Sequence of the first protein:
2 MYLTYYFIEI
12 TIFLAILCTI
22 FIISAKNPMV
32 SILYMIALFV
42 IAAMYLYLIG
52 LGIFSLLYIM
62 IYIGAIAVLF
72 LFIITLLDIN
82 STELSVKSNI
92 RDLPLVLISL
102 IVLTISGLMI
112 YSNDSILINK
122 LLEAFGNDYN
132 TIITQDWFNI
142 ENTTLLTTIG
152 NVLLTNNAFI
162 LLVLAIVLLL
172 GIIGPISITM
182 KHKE

Sequence of the second protein:
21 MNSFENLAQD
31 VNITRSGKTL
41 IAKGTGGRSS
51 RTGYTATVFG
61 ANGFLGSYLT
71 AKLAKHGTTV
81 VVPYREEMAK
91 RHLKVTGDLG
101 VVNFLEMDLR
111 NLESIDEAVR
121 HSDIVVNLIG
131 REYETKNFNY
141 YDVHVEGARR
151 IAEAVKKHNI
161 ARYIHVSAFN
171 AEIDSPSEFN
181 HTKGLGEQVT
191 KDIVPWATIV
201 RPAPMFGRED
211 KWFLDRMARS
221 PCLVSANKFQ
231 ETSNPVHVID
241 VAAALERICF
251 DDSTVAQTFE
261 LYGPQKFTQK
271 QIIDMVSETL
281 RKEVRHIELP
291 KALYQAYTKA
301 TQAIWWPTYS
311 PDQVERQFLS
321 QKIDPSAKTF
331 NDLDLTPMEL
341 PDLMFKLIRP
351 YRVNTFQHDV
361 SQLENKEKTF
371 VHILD

Residue-level contacts at the interface:
Residue D375 in the second protein contacts residue K184 in the first protein (closest heavy-atom distance 3.0 Å).
Residue V360 in the second protein contacts residue N81 in the first protein (closest heavy-atom distance 4.2 Å).
Residue D375 in the second protein interacts with residue K182 in the first protein (closest heavy-atom distance 4.1 Å).

These two protein chains interact to form a complex.